Sequence of protein 1:
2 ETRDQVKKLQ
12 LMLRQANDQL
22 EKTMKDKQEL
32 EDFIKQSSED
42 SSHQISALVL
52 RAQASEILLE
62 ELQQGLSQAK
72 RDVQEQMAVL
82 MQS

Sequence of protein 2:
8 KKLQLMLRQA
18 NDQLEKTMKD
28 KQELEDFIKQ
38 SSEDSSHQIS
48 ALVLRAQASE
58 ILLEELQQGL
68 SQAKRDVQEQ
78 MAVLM

This data describes a binding interaction between two proteins.

Contacts between the two chains:
Residue V74 in protein 1 is in contact with residue V74 in protein 2 (closest heavy-atom distance 3.6 Å).
Residue T24 in protein 1 interacts with residue L21 in protein 2 (closest heavy-atom distance 4.2 Å).
Residue L14 in protein 1 contacts residue M13 in protein 2 (closest heavy-atom distance 4.5 Å).
Residue S42 in protein 1 is in contact with residue S42 in protein 2 (closest heavy-atom distance 4.1 Å).
Residue K23 in protein 1 is in contact with residue K28 in protein 2 (closest heavy-atom distance 3.9 Å).
Residue Q6 in protein 1 contacts residue K8 in protein 2 (closest heavy-atom distance 4.3 Å).
Residue L63 in protein 1 contacts residue L63 in protein 2 (closest heavy-atom distance 4.5 Å).
Residue Q11 in protein 1 is in contact with residue L10 in protein 2 (closest heavy-atom distance 4.0 Å).
Residue L10 in protein 1 is in contact with residue L10 in protein 2 (closest heavy-atom distance 3.5 Å).
Residue L10 in protein 1 interacts with residue L14 in protein 2 (closest heavy-atom distance 4.2 Å).
Residue T24 in protein 1 interacts with residue T24 in protein 2 (closest heavy-atom distance 3.4 Å).
Residue K28 in protein 1 contacts residue K28 in protein 2 (closest heavy-atom distance 3.6 Å).
Residue L60 in protein 1 is in contact with residue S56 in protein 2 (closest heavy-atom distance 3.8 Å).
Residue K28 in protein 1 contacts residue L31 in protein 2 (closest heavy-atom distance 4.6 Å).
Residue V50 in protein 1 interacts with residue R52 in protein 2 (closest heavy-atom distance 3.7 Å).
Residue A53 in protein 1 is in contact with residue R52 in protein 2 (closest heavy-atom distance 3.9 Å).
Residue L81 in protein 1 contacts residue L81 in protein 2 (closest heavy-atom distance 3.5 Å).
Residue L60 in protein 1 is in contact with residue L59 in protein 2 (closest heavy-atom distance 3.4 Å).
Residue M78 in protein 1 is in contact with residue L81 in protein 2 (closest heavy-atom distance 3.9 Å).
Residue D27 in protein 1 is in contact with residue K28 in protein 2 (closest heavy-atom distance 4.1 Å).
Residue L14 in protein 1 is in contact with residue L10 in protein 2 (closest heavy-atom distance 4.6 Å).
Residue I35 in protein 1 interacts with residue F34 in protein 2 (closest heavy-atom distance 3.8 Å).
Residue L81 in protein 1 is in contact with residue M82 in protein 2 (closest heavy-atom distance 3.7 Å).
Residue M82 in protein 1 is in contact with residue L81 in protein 2 (closest heavy-atom distance 3.7 Å).
Residue I46 in protein 1 is in contact with residue I46 in protein 2 (closest heavy-atom distance 4.5 Å).
Residue L21 in protein 1 is in contact with residue L21 in protein 2 (closest heavy-atom distance 3.5 Å).
Residue A17 in protein 1 is in contact with residue L21 in protein 2 (closest heavy-atom distance 3.9 Å).
Residue S39 in protein 1 is in contact with residue S38 in protein 2 (closest heavy-atom distance 3.7 Å).
Residue M13 in protein 1 is in contact with residue L14 in protein 2 (closest heavy-atom distance 3.6 Å).
Residue T24 in protein 1 interacts with residue M25 in protein 2 (closest heavy-atom distance 4.7 Å).
Residue I35 in protein 1 is in contact with residue L31 in protein 2 (closest heavy-atom distance 4.5 Å).
Residue L67 in protein 1 contacts residue G66 in protein 2 (closest heavy-atom distance 4.6 Å).
Residue S39 in protein 1 interacts with residue I35 in protein 2 (closest heavy-atom distance 4.7 Å).
Residue M25 in protein 1 interacts with residue T24 in protein 2 (closest heavy-atom distance 4.4 Å).
Residue L14 in protein 1 contacts residue A17 in protein 2 (closest heavy-atom distance 4.3 Å).
Residue Q54 in protein 1 contacts residue R52 in protein 2 (closest heavy-atom distance 3.4 Å).
Residue L67 in protein 1 contacts residue L67 in protein 2 (closest heavy-atom distance 4.5 Å).
Residue M78 in protein 1 interacts with residue V74 in protein 2 (closest heavy-atom distance 4.2 Å).
Residue L10 in protein 1 contacts residue Q11 in protein 2 (closest heavy-atom distance 3.2 Å).
Residue Q64 in protein 1 interacts with residue L63 in protein 2 (closest heavy-atom distance 4.1 Å).
Residue Q20 in protein 1 contacts residue L21 in protein 2 (closest heavy-atom distance 4.2 Å).
Residue L31 in protein 1 interacts with residue L31 in protein 2 (closest heavy-atom distance 3.8 Å).
Residue E57 in protein 1 interacts with residue R52 in protein 2 (closest heavy-atom distance 2.6 Å).
Residue K28 in protein 1 interacts with residue D27 in protein 2 (closest heavy-atom distance 3.5 Å).
Residue L21 in protein 1 is in contact with residue Q20 in protein 2 (closest heavy-atom distance 4.7 Å).
Residue K28 in protein 1 is in contact with residue T24 in protein 2 (closest heavy-atom distance 3.4 Å).
Residue M78 in protein 1 interacts with residue M78 in protein 2 (closest heavy-atom distance 3.5 Å).
Residue Q6 in protein 1 is in contact with residue Q11 in protein 2 (closest heavy-atom distance 3.1 Å).
Residue Q75 in protein 1 is in contact with residue Q77 in protein 2 (closest heavy-atom distance 3.7 Å).
Residue E32 in protein 1 interacts with residue L31 in protein 2 (closest heavy-atom distance 3.7 Å).
Residue A17 in protein 1 is in contact with residue A17 in protein 2 (closest heavy-atom distance 4.5 Å).
Residue L14 in protein 1 contacts residue L14 in protein 2 (closest heavy-atom distance 3.5 Å).
Residue Q64 in protein 1 is in contact with residue L59 in protein 2 (closest heavy-atom distance 4.4 Å).
Residue V50 in protein 1 contacts residue L49 in protein 2 (closest heavy-atom distance 4.2 Å).
Residue E57 in protein 1 is in contact with residue S56 in protein 2 (closest heavy-atom distance 3.0 Å).
Residue T24 in protein 1 contacts residue K28 in protein 2 (closest heavy-atom distance 4.1 Å).
Residue L49 in protein 1 interacts with residue L49 in protein 2 (closest heavy-atom distance 4.0 Å).
Residue M78 in protein 1 interacts with residue Q77 in protein 2 (closest heavy-atom distance 3.8 Å).
Residue I35 in protein 1 is in contact with residue I35 in protein 2 (closest heavy-atom distance 3.3 Å).
Residue V7 in protein 1 is in contact with residue L10 in protein 2 (closest heavy-atom distance 4.2 Å).